Residue-level contacts at the interface:
Residue I339 in the first protein interacts with residue F1 in the second protein (closest heavy-atom distance 3.4 Å).
Residue M394 in the first protein is in contact with residue T6 in the second protein (closest heavy-atom distance 5.0 Å).
Residue I339 in the first protein interacts with residue S2 in the second protein (closest heavy-atom distance 4.3 Å).
Residue L395 in the first protein is in contact with residue G5 in the second protein (closest heavy-atom distance 4.3 Å).
Residue M414 in the first protein interacts with residue I3 in the second protein (closest heavy-atom distance 4.8 Å).
Residue Y356 in the first protein contacts residue I3 in the second protein (closest heavy-atom distance 2.5 Å).
Residue D412 in the first protein interacts with residue T6 in the second protein (closest heavy-atom distance 3.4 Å).
Residue P397 in the first protein contacts residue V4 in the second protein (closest heavy-atom distance 3.6 Å).
Residue P396 in the first protein contacts residue G5 in the second protein (closest heavy-atom distance 3.3 Å).
Residue Y402 in the first protein is in contact with residue L7 in the second protein (closest heavy-atom distance 4.0 Å).
Residue V410 in the first protein contacts residue L7 in the second protein (closest heavy-atom distance 4.9 Å).
Residue D10 in the first protein contacts residue V4 in the second protein (closest heavy-atom distance 3.8 Å).
Residue M9 in the first protein is in contact with residue V4 in the second protein (closest heavy-atom distance 4.1 Å).
Residue P396 in the first protein contacts residue L7 in the second protein (closest heavy-atom distance 3.8 Å).
Residue P396 in the first protein contacts residue V4 in the second protein (closest heavy-atom distance 4.8 Å).
Residue Y402 in the first protein contacts residue P9 in the second protein (closest heavy-atom distance 3.4 Å).
Residue R336 in the first protein interacts with residue F1 in the second protein (closest heavy-atom distance 3.3 Å).
Residue D10 in the first protein interacts with residue F1 in the second protein (closest heavy-atom distance 4.8 Å).
Residue M394 in the first protein interacts with residue G5 in the second protein (closest heavy-atom distance 3.2 Å).
Residue M394 in the first protein contacts residue V4 in the second protein (closest heavy-atom distance 4.8 Å).
Residue D412 in the first protein contacts residue G5 in the second protein (closest heavy-atom distance 4.4 Å).
Residue L320 in the first protein interacts with residue I3 in the second protein (closest heavy-atom distance 4.9 Å).
Residue P397 in the first protein interacts with residue G5 in the second protein (closest heavy-atom distance 4.8 Å).
Residue P337 in the first protein contacts residue F1 in the second protein (closest heavy-atom distance 4.1 Å).
Residue F13 in the first protein is in contact with residue I3 in the second protein (closest heavy-atom distance 3.3 Å).
Residue V410 in the first protein contacts residue T6 in the second protein (closest heavy-atom distance 4.5 Å).
Residue P337 in the first protein contacts residue I3 in the second protein (closest heavy-atom distance 4.4 Å).
Residue Y356 in the first protein contacts residue V4 in the second protein (closest heavy-atom distance 4.4 Å).
Residue K341 in the first protein contacts residue T6 in the second protein (closest heavy-atom distance 3.0 Å).
Residue M9 in the first protein contacts residue I3 in the second protein (closest heavy-atom distance 4.1 Å).
Residue V410 in the first protein contacts residue Y8 in the second protein (closest heavy-atom distance 4.6 Å).
Residue L350 in the first protein interacts with residue L7 in the second protein (closest heavy-atom distance 4.9 Å).
Residue P396 in the first protein is in contact with residue T6 in the second protein (closest heavy-atom distance 4.9 Å).
Residue P354 in the first protein is in contact with residue V4 in the second protein (closest heavy-atom distance 4.2 Å).
Residue D10 in the first protein is in contact with residue S2 in the second protein (closest heavy-atom distance 3.2 Å).
Residue L405 in the first protein interacts with residue L7 in the second protein (closest heavy-atom distance 4.9 Å).
Residue D10 in the first protein interacts with residue I3 in the second protein (closest heavy-atom distance 3.6 Å).
Residue M394 in the first protein is in contact with residue I3 in the second protein (closest heavy-atom distance 4.4 Å).
Residue F13 in the first protein contacts residue F1 in the second protein (closest heavy-atom distance 4.3 Å).
Residue I339 in the first protein interacts with residue I3 in the second protein (closest heavy-atom distance 4.5 Å).
Residue P397 in the first protein is in contact with residue L7 in the second protein (closest heavy-atom distance 5.0 Å).

Sequence of the first protein:
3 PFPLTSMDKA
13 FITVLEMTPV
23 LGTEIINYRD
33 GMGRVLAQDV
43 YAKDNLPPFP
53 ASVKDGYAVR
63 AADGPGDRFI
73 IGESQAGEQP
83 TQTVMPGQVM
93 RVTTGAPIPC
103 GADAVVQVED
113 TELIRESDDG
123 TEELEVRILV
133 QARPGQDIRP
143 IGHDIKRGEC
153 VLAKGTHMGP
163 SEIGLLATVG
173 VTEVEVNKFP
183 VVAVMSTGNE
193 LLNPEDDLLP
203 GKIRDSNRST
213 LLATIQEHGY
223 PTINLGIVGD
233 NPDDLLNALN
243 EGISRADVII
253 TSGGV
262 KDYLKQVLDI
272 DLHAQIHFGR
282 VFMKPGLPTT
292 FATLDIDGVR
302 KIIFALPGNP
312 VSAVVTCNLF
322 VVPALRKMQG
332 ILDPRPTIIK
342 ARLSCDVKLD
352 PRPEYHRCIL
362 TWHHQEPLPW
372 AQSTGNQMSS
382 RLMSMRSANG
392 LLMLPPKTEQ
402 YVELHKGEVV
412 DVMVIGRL

Sequence of the second protein:
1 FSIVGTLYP

This data describes a binding interaction between two proteins.